Sequence of chain A:
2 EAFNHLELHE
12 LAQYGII

Contacts between the two chains:
Residue H148 in chain B interacts with residue E2 in chain A (closest heavy-atom distance 2.9 Å).
Residue Q136 in chain B is in contact with residue I18 in chain A (closest heavy-atom distance 3.8 Å).
Residue I199 in chain B contacts residue I17 in chain A (closest heavy-atom distance 4.2 Å).
Residue I272 in chain B interacts with residue G16 in chain A (closest heavy-atom distance 4.4 Å).
Residue M274 in chain B is in contact with residue Q14 in chain A (closest heavy-atom distance 3.6 Å).
Residue A196 in chain B contacts residue I17 in chain A (closest heavy-atom distance 3.8 Å).
Residue A196 in chain B contacts residue F4 in chain A (closest heavy-atom distance 3.8 Å).
Residue K200 in chain B contacts residue F4 in chain A (closest heavy-atom distance 4.0 Å).
Residue C147 in chain B contacts residue E2 in chain A (closest heavy-atom distance 4.6 Å).
Residue F293 in chain B contacts residue I17 in chain A (closest heavy-atom distance 4.3 Å).
Residue I199 in chain B is in contact with residue L12 in chain A (closest heavy-atom distance 4.3 Å).
Residue S149 in chain B is in contact with residue E2 in chain A (closest heavy-atom distance 4.4 Å).
Residue I272 in chain B contacts residue Q14 in chain A (closest heavy-atom distance 3.6 Å).
Residue I272 in chain B is in contact with residue Y15 in chain A (closest heavy-atom distance 4.2 Å).
Residue M274 in chain B interacts with residue Y15 in chain A (closest heavy-atom distance 4.0 Å).
Residue S133 in chain B is in contact with residue I17 in chain A (closest heavy-atom distance 4.7 Å).
Residue F293 in chain B contacts residue Y15 in chain A (closest heavy-atom distance 3.9 Å).
Residue A196 in chain B interacts with residue I18 in chain A (closest heavy-atom distance 4.8 Å).
Residue V294 in chain B is in contact with residue I17 in chain A (closest heavy-atom distance 4.5 Å).
Residue F290 in chain B interacts with residue Y15 in chain A (closest heavy-atom distance 3.4 Å).
Residue I199 in chain B interacts with residue E8 in chain A (closest heavy-atom distance 4.8 Å).
Residue L286 in chain B contacts residue Y15 in chain A (closest heavy-atom distance 3.7 Å).
Residue S133 in chain B is in contact with residue I18 in chain A (closest heavy-atom distance 4.0 Å).
Residue F293 in chain B contacts residue E11 in chain A (closest heavy-atom distance 3.2 Å).
Residue L286 in chain B contacts residue Q14 in chain A (closest heavy-atom distance 4.4 Å).
Residue S133 in chain B contacts residue G16 in chain A (closest heavy-atom distance 4.4 Å).
Residue P273 in chain B contacts residue Q14 in chain A (closest heavy-atom distance 4.8 Å).
Residue F293 in chain B is in contact with residue L12 in chain A (closest heavy-atom distance 4.0 Å).
Residue I199 in chain B is in contact with residue F4 in chain A (closest heavy-atom distance 4.0 Å).
Residue I272 in chain B contacts residue A13 in chain A (closest heavy-atom distance 3.3 Å).
Residue N132 in chain B interacts with residue I18 in chain A (closest heavy-atom distance 4.8 Å).
Residue M274 in chain B is in contact with residue G16 in chain A (closest heavy-atom distance 3.4 Å).
Residue L195 in chain B contacts residue I17 in chain A (closest heavy-atom distance 4.0 Å).
Residue Q136 in chain B is in contact with residue E2 in chain A (closest heavy-atom distance 3.6 Å).
Residue N131 in chain B contacts residue G16 in chain A (closest heavy-atom distance 3.1 Å).
Residue G289 in chain B contacts residue Y15 in chain A (closest heavy-atom distance 2.9 Å).

This data describes a binding interaction between two proteins.

Sequence of chain B:
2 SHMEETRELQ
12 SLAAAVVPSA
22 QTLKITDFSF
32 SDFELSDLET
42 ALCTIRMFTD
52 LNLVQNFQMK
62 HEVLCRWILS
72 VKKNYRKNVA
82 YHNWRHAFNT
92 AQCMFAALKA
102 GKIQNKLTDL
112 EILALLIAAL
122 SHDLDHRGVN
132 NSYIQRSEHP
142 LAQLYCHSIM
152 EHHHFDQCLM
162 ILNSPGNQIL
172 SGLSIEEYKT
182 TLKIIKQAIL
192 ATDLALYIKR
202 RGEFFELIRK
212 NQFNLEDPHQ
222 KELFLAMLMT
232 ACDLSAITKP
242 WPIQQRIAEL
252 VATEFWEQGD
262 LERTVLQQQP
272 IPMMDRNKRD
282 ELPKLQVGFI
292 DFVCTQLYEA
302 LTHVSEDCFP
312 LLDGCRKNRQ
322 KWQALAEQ